These two protein chains interact to form a complex.

Sequence of chain B:
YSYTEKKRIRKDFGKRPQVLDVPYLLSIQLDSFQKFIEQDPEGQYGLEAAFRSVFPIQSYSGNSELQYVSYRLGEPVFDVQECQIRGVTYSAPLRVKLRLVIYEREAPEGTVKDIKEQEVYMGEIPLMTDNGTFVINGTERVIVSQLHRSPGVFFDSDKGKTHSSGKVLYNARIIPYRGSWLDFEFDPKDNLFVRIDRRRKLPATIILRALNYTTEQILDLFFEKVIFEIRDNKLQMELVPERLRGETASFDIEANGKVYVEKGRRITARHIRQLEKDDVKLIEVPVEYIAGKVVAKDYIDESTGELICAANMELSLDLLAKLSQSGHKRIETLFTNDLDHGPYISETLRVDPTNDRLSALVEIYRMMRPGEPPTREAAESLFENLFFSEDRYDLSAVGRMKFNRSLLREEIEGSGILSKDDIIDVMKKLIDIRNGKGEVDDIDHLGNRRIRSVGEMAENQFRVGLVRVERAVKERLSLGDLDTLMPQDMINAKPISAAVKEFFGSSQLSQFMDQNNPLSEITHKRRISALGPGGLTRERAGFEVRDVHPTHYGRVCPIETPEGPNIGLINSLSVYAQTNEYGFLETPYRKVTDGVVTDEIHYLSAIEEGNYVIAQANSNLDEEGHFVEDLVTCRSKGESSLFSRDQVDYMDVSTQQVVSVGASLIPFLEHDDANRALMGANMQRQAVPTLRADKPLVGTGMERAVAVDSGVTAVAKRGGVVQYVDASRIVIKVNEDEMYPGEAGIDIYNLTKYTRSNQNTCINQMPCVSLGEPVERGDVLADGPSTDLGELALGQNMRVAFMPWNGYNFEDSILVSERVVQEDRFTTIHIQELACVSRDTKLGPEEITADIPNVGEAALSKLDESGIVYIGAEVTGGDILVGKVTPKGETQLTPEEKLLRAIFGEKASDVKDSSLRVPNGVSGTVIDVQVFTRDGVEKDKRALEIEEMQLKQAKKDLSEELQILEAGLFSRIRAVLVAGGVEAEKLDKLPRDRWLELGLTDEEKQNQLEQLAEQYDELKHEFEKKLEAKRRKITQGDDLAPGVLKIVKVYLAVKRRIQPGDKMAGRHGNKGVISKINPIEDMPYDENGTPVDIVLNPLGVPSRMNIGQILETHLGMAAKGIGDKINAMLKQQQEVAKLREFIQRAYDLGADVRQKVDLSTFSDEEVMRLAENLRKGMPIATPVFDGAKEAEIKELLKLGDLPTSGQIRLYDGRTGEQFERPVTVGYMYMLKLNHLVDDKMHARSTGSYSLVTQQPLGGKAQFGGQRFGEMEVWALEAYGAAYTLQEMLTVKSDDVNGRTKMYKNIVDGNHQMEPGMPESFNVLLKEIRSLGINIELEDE

Sequence of chain A:
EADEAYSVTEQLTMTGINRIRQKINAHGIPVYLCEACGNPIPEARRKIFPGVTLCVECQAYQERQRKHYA

Residue-level contacts at the interface:
Residue N677 in chain B is in contact with residue Y9 in chain A (closest heavy-atom distance 4.3 Å).
Residue D675 in chain B interacts with residue Y9 in chain A (closest heavy-atom distance 4.5 Å).
Residue E565 in chain B interacts with residue A5 in chain A (closest heavy-atom distance 5.0 Å).
Residue M1107 in chain B is in contact with residue Y9 in chain A (closest heavy-atom distance 3.4 Å).
Residue M681 in chain B interacts with residue A5 in chain A (closest heavy-atom distance 3.8 Å).
Residue R678 in chain B interacts with residue E4 in chain A (closest heavy-atom distance 3.2 Å).
Residue R1106 in chain B interacts with residue D6 in chain A (closest heavy-atom distance 2.4 Å).
Residue R1106 in chain B is in contact with residue E4 in chain A (closest heavy-atom distance 5.0 Å).
Residue S1105 in chain B contacts residue D6 in chain A (closest heavy-atom distance 4.4 Å).
Residue R678 in chain B is in contact with residue D6 in chain A (closest heavy-atom distance 2.1 Å).
Residue S1105 in chain B is in contact with residue Y9 in chain A (closest heavy-atom distance 4.9 Å).
Residue R678 in chain B contacts residue A5 in chain A (closest heavy-atom distance 3.4 Å).
Residue V170 in chain B contacts residue A73 in chain A (closest heavy-atom distance 3.9 Å).
Residue V170 in chain B contacts residue Y72 in chain A (closest heavy-atom distance 4.6 Å).